Sequence of the first protein:
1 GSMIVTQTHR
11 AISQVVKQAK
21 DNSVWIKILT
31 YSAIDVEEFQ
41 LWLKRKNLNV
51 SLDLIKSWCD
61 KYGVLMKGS

These two protein chains interact to form a complex.

Sequence of the second protein:
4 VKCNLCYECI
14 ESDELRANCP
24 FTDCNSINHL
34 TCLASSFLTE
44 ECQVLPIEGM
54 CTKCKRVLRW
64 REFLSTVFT

Interface contacts:
Residue L41 in the second protein contacts residue W25 in the first protein (closest heavy-atom distance 3.9 Å).
Residue L41 in the second protein interacts with residue K17 in the first protein (closest heavy-atom distance 3.9 Å).
Residue C45 in the second protein is in contact with residue Y62 in the first protein (closest heavy-atom distance 3.6 Å).
Residue A37 in the second protein is in contact with residue W25 in the first protein (closest heavy-atom distance 4.1 Å).
Residue L48 in the second protein interacts with residue G63 in the first protein (closest heavy-atom distance 3.3 Å).
Residue F71 in the second protein contacts residue Y31 in the first protein (closest heavy-atom distance 4.5 Å).
Residue L33 in the second protein is in contact with residue I26 in the first protein (closest heavy-atom distance 3.8 Å).
Residue L67 in the second protein interacts with residue T30 in the first protein (closest heavy-atom distance 4.5 Å).
Residue E44 in the second protein interacts with residue S13 in the first protein (closest heavy-atom distance 3.9 Å).
Residue L18 in the second protein interacts with residue I26 in the first protein (closest heavy-atom distance 3.9 Å).
Residue V47 in the second protein interacts with residue K17 in the first protein (closest heavy-atom distance 4.0 Å).
Residue V47 in the second protein interacts with residue V16 in the first protein (closest heavy-atom distance 4.3 Å).
Residue E44 in the second protein is in contact with residue Q14 in the first protein (closest heavy-atom distance 2.9 Å).
Residue L33 in the second protein interacts with residue T30 in the first protein (closest heavy-atom distance 3.9 Å).
Residue C45 in the second protein interacts with residue K17 in the first protein (closest heavy-atom distance 4.5 Å).
Residue L48 in the second protein is in contact with residue I28 in the first protein (closest heavy-atom distance 3.8 Å).
Residue W63 in the second protein interacts with residue L29 in the first protein (closest heavy-atom distance 2.8 Å).
Residue W63 in the second protein is in contact with residue T30 in the first protein (closest heavy-atom distance 5.0 Å).
Residue L48 in the second protein interacts with residue Y31 in the first protein (closest heavy-atom distance 4.0 Å).
Residue P49 in the second protein interacts with residue Y31 in the first protein (closest heavy-atom distance 4.7 Å).
Residue E44 in the second protein interacts with residue K17 in the first protein (closest heavy-atom distance 2.7 Å).
Residue V47 in the second protein interacts with residue V64 in the first protein (closest heavy-atom distance 4.2 Å).
Residue V47 in the second protein interacts with residue W25 in the first protein (closest heavy-atom distance 2.8 Å).
Residue C45 in the second protein interacts with residue W58 in the first protein (closest heavy-atom distance 4.5 Å).
Residue T34 in the second protein interacts with residue I26 in the first protein (closest heavy-atom distance 3.8 Å).
Residue Q46 in the second protein interacts with residue Y62 in the first protein (closest heavy-atom distance 3.7 Å).
Residue V47 in the second protein is in contact with residue S13 in the first protein (closest heavy-atom distance 3.8 Å).
Residue C45 in the second protein contacts residue Q14 in the first protein (closest heavy-atom distance 4.8 Å).
Residue V47 in the second protein interacts with residue I28 in the first protein (closest heavy-atom distance 4.0 Å).
Residue L48 in the second protein is in contact with residue L29 in the first protein (closest heavy-atom distance 4.4 Å).
Residue F71 in the second protein contacts residue T30 in the first protein (closest heavy-atom distance 3.4 Å).
Residue A37 in the second protein interacts with residue L29 in the first protein (closest heavy-atom distance 3.5 Å).
Residue L48 in the second protein is in contact with residue Y62 in the first protein (closest heavy-atom distance 3.9 Å).
Residue C45 in the second protein interacts with residue R10 in the first protein (closest heavy-atom distance 4.4 Å).
Residue C45 in the second protein is in contact with residue S13 in the first protein (closest heavy-atom distance 2.5 Å).
Residue V70 in the second protein interacts with residue T30 in the first protein (closest heavy-atom distance 3.7 Å).
Residue T34 in the second protein interacts with residue W25 in the first protein (closest heavy-atom distance 3.6 Å).
Residue R64 in the second protein contacts residue Y31 in the first protein (closest heavy-atom distance 3.3 Å).
Residue Q46 in the second protein contacts residue K17 in the first protein (closest heavy-atom distance 2.8 Å).
Residue L67 in the second protein is in contact with residue Y31 in the first protein (closest heavy-atom distance 3.7 Å).
Residue L67 in the second protein interacts with residue L29 in the first protein (closest heavy-atom distance 3.6 Å).
Residue V47 in the second protein contacts residue Y62 in the first protein (closest heavy-atom distance 4.0 Å).
Residue P49 in the second protein is in contact with residue L29 in the first protein (closest heavy-atom distance 3.6 Å).
Residue S38 in the second protein contacts residue W25 in the first protein (closest heavy-atom distance 4.1 Å).
Residue V47 in the second protein interacts with residue L29 in the first protein (closest heavy-atom distance 3.4 Å).
Residue T34 in the second protein is in contact with residue N22 in the first protein (closest heavy-atom distance 4.2 Å).
Residue T34 in the second protein interacts with residue L29 in the first protein (closest heavy-atom distance 4.0 Å).
Residue E43 in the second protein interacts with residue Y62 in the first protein (closest heavy-atom distance 4.8 Å).
Residue Q46 in the second protein contacts residue S13 in the first protein (closest heavy-atom distance 4.6 Å).
Residue L18 in the second protein contacts residue T30 in the first protein (closest heavy-atom distance 4.2 Å).
Residue V47 in the second protein contacts residue W58 in the first protein (closest heavy-atom distance 3.9 Å).
Residue E44 in the second protein contacts residue R10 in the first protein (closest heavy-atom distance 3.1 Å).
Residue E43 in the second protein contacts residue K17 in the first protein (closest heavy-atom distance 4.0 Å).
Residue L33 in the second protein contacts residue L29 in the first protein (closest heavy-atom distance 3.9 Å).
Residue W63 in the second protein is in contact with residue Y31 in the first protein (closest heavy-atom distance 3.4 Å).